Contacts between the two chains:
Residue V76 in chain B interacts with residue V8 in chain A (closest heavy-atom distance 4.2 Å).
Residue G26 in chain B interacts with residue G1 in chain A (closest heavy-atom distance 4.8 Å).
Residue V76 in chain B interacts with residue T6 in chain A (closest heavy-atom distance 3.7 Å).
Residue H72 in chain B interacts with residue L4 in chain A (closest heavy-atom distance 3.5 Å).
Residue I19 in chain B interacts with residue S7 in chain A (closest heavy-atom distance 3.5 Å).
Residue S27 in chain B interacts with residue S2 in chain A (closest heavy-atom distance 3.4 Å).
Residue I21 in chain B contacts residue V5 in chain A (closest heavy-atom distance 3.2 Å).
Residue R80 in chain B is in contact with residue V8 in chain A (closest heavy-atom distance 3.7 Å).
Residue S27 in chain B is in contact with residue L4 in chain A (closest heavy-atom distance 4.3 Å).
Residue A22 in chain B is in contact with residue Y3 in chain A (closest heavy-atom distance 3.7 Å).
Residue A22 in chain B interacts with residue V5 in chain A (closest heavy-atom distance 4.1 Å).
Residue L79 in chain B interacts with residue V8 in chain A (closest heavy-atom distance 3.6 Å).
Residue G15 in chain B is in contact with residue V8 in chain A (closest heavy-atom distance 4.8 Å).
Residue T28 in chain B contacts residue S2 in chain A (closest heavy-atom distance 2.9 Å).
Residue L17 in chain B is in contact with residue V8 in chain A (closest heavy-atom distance 2.8 Å).
Residue S20 in chain B contacts residue S7 in chain A (closest heavy-atom distance 2.9 Å).
Residue T28 in chain B interacts with residue Y3 in chain A (closest heavy-atom distance 3.5 Å).
Residue S40 in chain B is in contact with residue Y3 in chain A (closest heavy-atom distance 4.5 Å).
Residue I21 in chain B interacts with residue T6 in chain A (closest heavy-atom distance 3.0 Å).
Residue G16 in chain B interacts with residue V8 in chain A (closest heavy-atom distance 3.6 Å).
Residue R80 in chain B contacts residue T6 in chain A (closest heavy-atom distance 3.5 Å).
Residue P29 in chain B is in contact with residue Y3 in chain A (closest heavy-atom distance 4.0 Å).
Residue H72 in chain B contacts residue T6 in chain A (closest heavy-atom distance 2.6 Å).
Residue H72 in chain B contacts residue V5 in chain A (closest heavy-atom distance 4.1 Å).
Residue A22 in chain B contacts residue L4 in chain A (closest heavy-atom distance 3.2 Å).
Residue T28 in chain B interacts with residue G1 in chain A (closest heavy-atom distance 3.7 Å).
Residue S20 in chain B interacts with residue V8 in chain A (closest heavy-atom distance 4.8 Å).
Residue G23 in chain B interacts with residue L4 in chain A (closest heavy-atom distance 3.6 Å).
Residue R80 in chain B contacts residue S7 in chain A (closest heavy-atom distance 2.9 Å).
Residue S40 in chain B contacts residue V5 in chain A (closest heavy-atom distance 3.5 Å).
Residue S20 in chain B is in contact with residue V5 in chain A (closest heavy-atom distance 3.7 Å).
Residue R12 in chain B is in contact with residue V8 in chain A (closest heavy-atom distance 4.7 Å).
Residue I19 in chain B interacts with residue T6 in chain A (closest heavy-atom distance 4.0 Å).
Residue S20 in chain B interacts with residue T6 in chain A (closest heavy-atom distance 3.1 Å).
Residue I21 in chain B contacts residue L4 in chain A (closest heavy-atom distance 3.8 Å).
Residue I19 in chain B contacts residue V8 in chain A (closest heavy-atom distance 2.9 Å).
Residue G18 in chain B contacts residue V8 in chain A (closest heavy-atom distance 3.2 Å).
Residue Y30 in chain B is in contact with residue Y3 in chain A (closest heavy-atom distance 3.1 Å).

The following describes two proteins that form a bound complex.

Sequence of chain A:
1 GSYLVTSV

Sequence of chain B:
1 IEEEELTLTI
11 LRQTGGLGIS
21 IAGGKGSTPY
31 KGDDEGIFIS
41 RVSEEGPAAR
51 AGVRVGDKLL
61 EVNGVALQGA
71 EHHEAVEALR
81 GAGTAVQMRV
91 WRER